Sequence of chain A:
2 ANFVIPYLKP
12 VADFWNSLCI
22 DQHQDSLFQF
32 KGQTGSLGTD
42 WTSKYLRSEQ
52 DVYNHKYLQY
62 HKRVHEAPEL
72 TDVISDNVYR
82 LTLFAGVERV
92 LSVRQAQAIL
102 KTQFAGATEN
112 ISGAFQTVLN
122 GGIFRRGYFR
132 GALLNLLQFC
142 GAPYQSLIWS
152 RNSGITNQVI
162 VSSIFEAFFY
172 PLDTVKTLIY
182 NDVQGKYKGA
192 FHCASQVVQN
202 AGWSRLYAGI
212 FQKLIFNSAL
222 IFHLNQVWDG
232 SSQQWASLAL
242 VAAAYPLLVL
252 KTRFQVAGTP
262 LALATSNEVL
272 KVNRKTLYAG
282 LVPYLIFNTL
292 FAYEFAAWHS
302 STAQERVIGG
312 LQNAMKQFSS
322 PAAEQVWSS

Sequence of chain B:
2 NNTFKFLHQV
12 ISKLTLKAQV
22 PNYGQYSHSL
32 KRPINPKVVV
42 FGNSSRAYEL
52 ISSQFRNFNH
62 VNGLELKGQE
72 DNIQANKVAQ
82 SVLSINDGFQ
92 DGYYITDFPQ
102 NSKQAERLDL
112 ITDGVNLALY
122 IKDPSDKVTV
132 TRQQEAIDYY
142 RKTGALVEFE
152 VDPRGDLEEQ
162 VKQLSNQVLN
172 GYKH

This data describes a binding interaction between two proteins.

Residue-level contacts at the interface:
Residue Q117 in chain A is in contact with residue Y27 in chain B (closest heavy-atom distance 4.5 Å).
Residue N121 in chain A interacts with residue Y27 in chain B (closest heavy-atom distance 4.0 Å).
Residue G107 in chain A contacts residue Y27 in chain B (closest heavy-atom distance 4.3 Å).
Residue F105 in chain A contacts residue F90 in chain B (closest heavy-atom distance 3.6 Å).
Residue N121 in chain A is in contact with residue N23 in chain B (closest heavy-atom distance 3.2 Å).